Contacts between the two chains:
Residue T30 in protein 2 interacts with residue N105 in protein 1 (closest heavy-atom distance 3.8 Å).
Residue T30 in protein 2 is in contact with residue N126 in protein 1 (closest heavy-atom distance 4.9 Å).
Residue N32 in protein 2 contacts residue Y127 in protein 1 (closest heavy-atom distance 3.4 Å).
Residue T30 in protein 2 contacts residue S104 in protein 1 (closest heavy-atom distance 2.3 Å).
Residue G31 in protein 2 is in contact with residue N126 in protein 1 (closest heavy-atom distance 3.8 Å).
Residue A67 in protein 2 is in contact with residue Y127 in protein 1 (closest heavy-atom distance 4.8 Å).
Residue T30 in protein 2 interacts with residue S102 in protein 1 (closest heavy-atom distance 2.8 Å).
Residue T30 in protein 2 contacts residue Y127 in protein 1 (closest heavy-atom distance 3.3 Å).
Residue W33 in protein 2 contacts residue E123 in protein 1 (closest heavy-atom distance 3.7 Å).
Residue T30 in protein 2 is in contact with residue S101 in protein 1 (closest heavy-atom distance 4.7 Å).
Residue T30 in protein 2 is in contact with residue E123 in protein 1 (closest heavy-atom distance 3.7 Å).
Residue D93 in protein 2 is in contact with residue E123 in protein 1 (closest heavy-atom distance 4.2 Å).
Residue T30 in protein 2 contacts residue W103 in protein 1 (closest heavy-atom distance 3.3 Å).
Residue N32 in protein 2 contacts residue N126 in protein 1 (closest heavy-atom distance 2.5 Å).
Residue W33 in protein 2 is in contact with residue K122 in protein 1 (closest heavy-atom distance 3.5 Å).
Residue G31 in protein 2 contacts residue E123 in protein 1 (closest heavy-atom distance 4.0 Å).

Sequence of protein 2:
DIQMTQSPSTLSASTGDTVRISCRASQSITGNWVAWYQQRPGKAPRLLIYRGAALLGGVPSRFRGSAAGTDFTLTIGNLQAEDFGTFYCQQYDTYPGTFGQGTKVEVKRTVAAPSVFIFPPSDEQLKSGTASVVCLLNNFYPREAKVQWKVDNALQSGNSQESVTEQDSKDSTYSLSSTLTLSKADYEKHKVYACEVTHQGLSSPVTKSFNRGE

These two protein chains interact to form a complex.

Sequence of protein 1:
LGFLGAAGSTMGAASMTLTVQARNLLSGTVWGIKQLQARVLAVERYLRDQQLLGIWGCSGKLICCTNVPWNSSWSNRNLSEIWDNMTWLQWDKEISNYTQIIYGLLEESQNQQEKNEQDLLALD